These two protein chains interact to form a complex.

Sequence of chain A:
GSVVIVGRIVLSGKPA

Sequence of chain B:
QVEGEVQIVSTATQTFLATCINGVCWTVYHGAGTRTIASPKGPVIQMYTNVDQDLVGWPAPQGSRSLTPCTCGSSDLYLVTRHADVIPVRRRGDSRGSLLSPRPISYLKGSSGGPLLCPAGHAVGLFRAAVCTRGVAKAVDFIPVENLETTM

Residue-level contacts at the interface:
Residue S49 in chain B is in contact with residue S4 in chain A (closest heavy-atom distance 4.0 Å).
Residue V48 in chain B contacts residue V6 in chain A (closest heavy-atom distance 3.3 Å).
Residue V45 in chain B is in contact with residue L13 in chain A (closest heavy-atom distance 4.2 Å).
Residue A77 in chain B contacts residue V5 in chain A (closest heavy-atom distance 2.7 Å).
Residue G43 in chain B contacts residue V12 in chain A (closest heavy-atom distance 4.2 Å).
Residue T75 in chain B interacts with residue V5 in chain A (closest heavy-atom distance 2.7 Å).
Residue R121 in chain B contacts residue I11 in chain A (closest heavy-atom distance 4.0 Å).
Residue R74 in chain B is in contact with residue S4 in chain A (closest heavy-atom distance 4.2 Å).
Residue S49 in chain B is in contact with residue V6 in chain A (closest heavy-atom distance 2.9 Å).
Residue I76 in chain B is in contact with residue I7 in chain A (closest heavy-atom distance 3.8 Å).
Residue E42 in chain B interacts with residue R10 in chain A (closest heavy-atom distance 4.0 Å).
Residue A71 in chain B contacts residue V5 in chain A (closest heavy-atom distance 4.0 Å).
Residue I47 in chain B interacts with residue V6 in chain A (closest heavy-atom distance 4.2 Å).
Residue R74 in chain B is in contact with residue G3 in chain A (closest heavy-atom distance 3.6 Å).
Residue P100 in chain B is in contact with residue I7 in chain A (closest heavy-atom distance 3.5 Å).
Residue F55 in chain B is in contact with residue V5 in chain A (closest heavy-atom distance 4.4 Å).
Residue W97 in chain B contacts residue V5 in chain A (closest heavy-atom distance 3.5 Å).
Residue T50 in chain B is in contact with residue V5 in chain A (closest heavy-atom distance 3.9 Å).
Residue S49 in chain B is in contact with residue V8 in chain A (closest heavy-atom distance 3.6 Å).
Residue G43 in chain B interacts with residue R10 in chain A (closest heavy-atom distance 4.3 Å).
Residue V48 in chain B contacts residue I7 in chain A (closest heavy-atom distance 3.9 Å).
Residue E42 in chain B contacts residue V12 in chain A (closest heavy-atom distance 3.6 Å).
Residue L156 in chain B interacts with residue L13 in chain A (closest heavy-atom distance 4.1 Å).
Residue V41 in chain B is in contact with residue P17 in chain A (closest heavy-atom distance 3.4 Å).
Residue I76 in chain B contacts residue S4 in chain A (closest heavy-atom distance 3.8 Å).
Residue P82 in chain B is in contact with residue S4 in chain A (closest heavy-atom distance 3.8 Å).
Residue A77 in chain B interacts with residue V6 in chain A (closest heavy-atom distance 3.7 Å).
Residue E44 in chain B is in contact with residue V12 in chain A (closest heavy-atom distance 3.6 Å).
Residue I76 in chain B is in contact with residue V5 in chain A (closest heavy-atom distance 3.2 Å).
Residue V48 in chain B contacts residue V5 in chain A (closest heavy-atom distance 3.5 Å).
Residue A77 in chain B contacts residue S4 in chain A (closest heavy-atom distance 3.7 Å).
Residue I47 in chain B interacts with residue I11 in chain A (closest heavy-atom distance 4.2 Å).
Residue V48 in chain B interacts with residue V8 in chain A (closest heavy-atom distance 4.4 Å).
Residue A123 in chain B interacts with residue I11 in chain A (closest heavy-atom distance 3.8 Å).
Residue E44 in chain B is in contact with residue L13 in chain A (closest heavy-atom distance 3.0 Å).
Residue Q46 in chain B is in contact with residue G9 in chain A (closest heavy-atom distance 3.6 Å).
Residue V45 in chain B contacts residue R10 in chain A (closest heavy-atom distance 3.4 Å).
Residue T120 in chain B is in contact with residue I11 in chain A (closest heavy-atom distance 3.4 Å).
Residue G43 in chain B contacts residue I11 in chain A (closest heavy-atom distance 3.4 Å).
Residue V41 in chain B is in contact with residue A18 in chain A (closest heavy-atom distance 3.5 Å).
Residue I47 in chain B interacts with residue I7 in chain A (closest heavy-atom distance 3.6 Å).
Residue Q46 in chain B contacts residue I7 in chain A (closest heavy-atom distance 4.1 Å).
Residue G102 in chain B interacts with residue R10 in chain A (closest heavy-atom distance 3.2 Å).
Residue V41 in chain B interacts with residue V12 in chain A (closest heavy-atom distance 3.9 Å).
Residue V41 in chain B interacts with residue K16 in chain A (closest heavy-atom distance 3.4 Å).
Residue I47 in chain B interacts with residue R10 in chain A (closest heavy-atom distance 4.3 Å).
Residue T50 in chain B is in contact with residue S4 in chain A (closest heavy-atom distance 4.6 Å).
Residue V119 in chain B is in contact with residue L13 in chain A (closest heavy-atom distance 3.8 Å).
Residue V119 in chain B interacts with residue I11 in chain A (closest heavy-atom distance 4.4 Å).
Residue V45 in chain B interacts with residue I11 in chain A (closest heavy-atom distance 2.7 Å).
Residue I47 in chain B interacts with residue V8 in chain A (closest heavy-atom distance 2.7 Å).
Residue R74 in chain B is in contact with residue V5 in chain A (closest heavy-atom distance 3.8 Å).
Residue L106 in chain B is in contact with residue L13 in chain A (closest heavy-atom distance 3.7 Å).
Residue V41 in chain B contacts residue R10 in chain A (closest heavy-atom distance 2.8 Å).
Residue Q46 in chain B contacts residue R10 in chain A (closest heavy-atom distance 4.4 Å).
Residue T75 in chain B contacts residue S4 in chain A (closest heavy-atom distance 2.9 Å).
Residue S49 in chain B contacts residue V5 in chain A (closest heavy-atom distance 3.6 Å).
Residue E44 in chain B is in contact with residue I11 in chain A (closest heavy-atom distance 3.2 Å).
Residue T75 in chain B contacts residue G3 in chain A (closest heavy-atom distance 3.4 Å).
Residue I47 in chain B interacts with residue G9 in chain A (closest heavy-atom distance 2.9 Å).